Sequence of protein 2:
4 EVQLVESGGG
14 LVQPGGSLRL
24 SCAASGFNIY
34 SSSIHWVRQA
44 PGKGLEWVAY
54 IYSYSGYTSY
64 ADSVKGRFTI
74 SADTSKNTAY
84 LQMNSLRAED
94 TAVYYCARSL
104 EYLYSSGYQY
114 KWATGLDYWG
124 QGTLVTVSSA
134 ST

These two protein chains interact to form a complex.

Interface contacts:
Residue E209 in protein 1 interacts with residue K114 in protein 2 (closest heavy-atom distance 3.2 Å).
Residue V221 in protein 1 is in contact with residue Y57 in protein 2 (closest heavy-atom distance 3.7 Å).
Residue A222 in protein 1 contacts residue W115 in protein 2 (closest heavy-atom distance 3.5 Å).
Residue N225 in protein 1 contacts residue S34 in protein 2 (closest heavy-atom distance 4.6 Å).
Residue E216 in protein 1 is in contact with residue Y57 in protein 2 (closest heavy-atom distance 3.0 Å).
Residue H230 in protein 1 contacts residue Y113 in protein 2 (closest heavy-atom distance 3.1 Å).
Residue H230 in protein 1 contacts residue L106 in protein 2 (closest heavy-atom distance 3.6 Å).
Residue V221 in protein 1 contacts residue Y55 in protein 2 (closest heavy-atom distance 3.8 Å).
Residue N225 in protein 1 interacts with residue E104 in protein 2 (closest heavy-atom distance 4.2 Å).
Residue T205 in protein 1 interacts with residue Y111 in protein 2 (closest heavy-atom distance 4.2 Å).
Residue M228 in protein 1 contacts residue L106 in protein 2 (closest heavy-atom distance 4.6 Å).
Residue N210 in protein 1 interacts with residue W115 in protein 2 (closest heavy-atom distance 4.1 Å).
Residue L214 in protein 1 contacts residue S58 in protein 2 (closest heavy-atom distance 3.9 Å).
Residue A222 in protein 1 interacts with residue Y55 in protein 2 (closest heavy-atom distance 4.8 Å).
Residue L214 in protein 1 is in contact with residue Y57 in protein 2 (closest heavy-atom distance 3.8 Å).
Residue V226 in protein 1 interacts with residue L106 in protein 2 (closest heavy-atom distance 3.9 Å).
Residue I208 in protein 1 contacts residue L106 in protein 2 (closest heavy-atom distance 3.8 Å).
Residue V226 in protein 1 contacts residue W115 in protein 2 (closest heavy-atom distance 3.8 Å).
Residue F213 in protein 1 is in contact with residue E104 in protein 2 (closest heavy-atom distance 4.3 Å).
Residue R326 in protein 1 interacts with residue Y111 in protein 2 (closest heavy-atom distance 3.6 Å).
Residue I208 in protein 1 contacts residue W115 in protein 2 (closest heavy-atom distance 3.6 Å).
Residue F213 in protein 1 interacts with residue W115 in protein 2 (closest heavy-atom distance 3.6 Å).
Residue Y231 in protein 1 contacts residue Y113 in protein 2 (closest heavy-atom distance 4.0 Å).
Residue C460 in protein 1 interacts with residue Y111 in protein 2 (closest heavy-atom distance 4.1 Å).
Residue I223 in protein 1 contacts residue W115 in protein 2 (closest heavy-atom distance 4.3 Å).
Residue I223 in protein 1 contacts residue L106 in protein 2 (closest heavy-atom distance 4.8 Å).
Residue F213 in protein 1 is in contact with residue Y53 in protein 2 (closest heavy-atom distance 4.2 Å).
Residue C460 in protein 1 is in contact with residue Q112 in protein 2 (closest heavy-atom distance 3.8 Å).
Residue N327 in protein 1 interacts with residue Y111 in protein 2 (closest heavy-atom distance 4.0 Å).
Residue V226 in protein 1 is in contact with residue Y105 in protein 2 (closest heavy-atom distance 4.5 Å).
Residue C207 in protein 1 interacts with residue Q112 in protein 2 (closest heavy-atom distance 3.4 Å).
Residue F213 in protein 1 is in contact with residue Y60 in protein 2 (closest heavy-atom distance 3.5 Å).
Residue G324 in protein 1 contacts residue Y111 in protein 2 (closest heavy-atom distance 4.2 Å).
Residue C207 in protein 1 interacts with residue Y113 in protein 2 (closest heavy-atom distance 2.8 Å).
Residue P206 in protein 1 is in contact with residue Y111 in protein 2 (closest heavy-atom distance 3.5 Å).
Residue E209 in protein 1 is in contact with residue Y113 in protein 2 (closest heavy-atom distance 3.4 Å).
Residue I208 in protein 1 is in contact with residue Y113 in protein 2 (closest heavy-atom distance 3.7 Å).
Residue P206 in protein 1 interacts with residue Y113 in protein 2 (closest heavy-atom distance 3.8 Å).
Residue E209 in protein 1 is in contact with residue Q112 in protein 2 (closest heavy-atom distance 3.2 Å).
Residue S234 in protein 1 contacts residue Y113 in protein 2 (closest heavy-atom distance 2.9 Å).
Residue P212 in protein 1 interacts with residue Y60 in protein 2 (closest heavy-atom distance 3.4 Å).
Residue C207 in protein 1 interacts with residue Y111 in protein 2 (closest heavy-atom distance 3.4 Å).
Residue L214 in protein 1 interacts with residue Y60 in protein 2 (closest heavy-atom distance 5.0 Å).
Residue F213 in protein 1 contacts residue Y55 in protein 2 (closest heavy-atom distance 3.2 Å).
Residue E209 in protein 1 is in contact with residue W115 in protein 2 (closest heavy-atom distance 3.0 Å).
Residue S215 in protein 1 interacts with residue S58 in protein 2 (closest heavy-atom distance 4.4 Å).
Residue V204 in protein 1 is in contact with residue Y111 in protein 2 (closest heavy-atom distance 4.2 Å).
Residue F219 in protein 1 interacts with residue W115 in protein 2 (closest heavy-atom distance 4.8 Å).
Residue V226 in protein 1 interacts with residue E104 in protein 2 (closest heavy-atom distance 3.4 Å).
Residue P211 in protein 1 is in contact with residue W115 in protein 2 (closest heavy-atom distance 3.6 Å).
Residue N227 in protein 1 contacts residue L106 in protein 2 (closest heavy-atom distance 4.4 Å).
Residue F213 in protein 1 interacts with residue S58 in protein 2 (closest heavy-atom distance 2.2 Å).
Residue L214 in protein 1 contacts residue Y55 in protein 2 (closest heavy-atom distance 3.8 Å).
Residue P212 in protein 1 is in contact with residue W115 in protein 2 (closest heavy-atom distance 3.7 Å).

Sequence of protein 1:
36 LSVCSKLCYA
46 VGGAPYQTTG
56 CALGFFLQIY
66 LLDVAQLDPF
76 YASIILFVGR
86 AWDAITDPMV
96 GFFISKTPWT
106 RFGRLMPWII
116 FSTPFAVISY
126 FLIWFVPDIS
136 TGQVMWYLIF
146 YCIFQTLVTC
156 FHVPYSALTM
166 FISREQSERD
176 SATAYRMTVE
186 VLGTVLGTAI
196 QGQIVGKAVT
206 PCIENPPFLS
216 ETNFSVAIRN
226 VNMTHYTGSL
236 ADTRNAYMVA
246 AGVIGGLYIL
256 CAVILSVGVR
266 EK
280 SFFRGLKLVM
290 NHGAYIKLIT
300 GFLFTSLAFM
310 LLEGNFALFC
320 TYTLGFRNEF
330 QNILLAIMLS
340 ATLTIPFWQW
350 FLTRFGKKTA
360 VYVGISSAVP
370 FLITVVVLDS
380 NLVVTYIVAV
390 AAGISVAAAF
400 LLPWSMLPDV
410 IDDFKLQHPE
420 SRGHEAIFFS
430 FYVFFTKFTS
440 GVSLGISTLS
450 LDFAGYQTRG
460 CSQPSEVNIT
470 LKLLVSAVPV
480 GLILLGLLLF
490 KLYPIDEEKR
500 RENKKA